Interface contacts:
Residue E300 in chain B is in contact with residue R35 in chain A (closest heavy-atom distance 4.4 Å).
Residue S270 in chain B contacts residue V38 in chain A (closest heavy-atom distance 3.6 Å).
Residue M262 in chain B contacts residue I29 in chain A (closest heavy-atom distance 4.6 Å).
Residue H309 in chain B contacts residue T39 in chain A (closest heavy-atom distance 4.5 Å).
Residue A259 in chain B is in contact with residue R78 in chain A (closest heavy-atom distance 4.9 Å).
Residue W265 in chain B is in contact with residue F30 in chain A (closest heavy-atom distance 4.2 Å).
Residue H309 in chain B contacts residue V38 in chain A (closest heavy-atom distance 3.4 Å).
Residue C311 in chain B interacts with residue V34 in chain A (closest heavy-atom distance 3.5 Å).
Residue L299 in chain B is in contact with residue V34 in chain A (closest heavy-atom distance 4.0 Å).
Residue V260 in chain B is in contact with residue V33 in chain A (closest heavy-atom distance 5.0 Å).
Residue P268 in chain B interacts with residue V38 in chain A (closest heavy-atom distance 3.9 Å).
Residue T258 in chain B is in contact with residue R78 in chain A (closest heavy-atom distance 3.2 Å).
Residue G310 in chain B interacts with residue V34 in chain A (closest heavy-atom distance 4.1 Å).
Residue Q316 in chain B interacts with residue K67 in chain A (closest heavy-atom distance 4.4 Å).
Residue M262 in chain B contacts residue F30 in chain A (closest heavy-atom distance 3.5 Å).
Residue H263 in chain B is in contact with residue F30 in chain A (closest heavy-atom distance 3.4 Å).
Residue L299 in chain B contacts residue K31 in chain A (closest heavy-atom distance 4.0 Å).
Residue C266 in chain B contacts residue V34 in chain A (closest heavy-atom distance 3.8 Å).
Residue E261 in chain B interacts with residue A71 in chain A (closest heavy-atom distance 3.7 Å).
Residue F269 in chain B is in contact with residue V38 in chain A (closest heavy-atom distance 3.8 Å).
Residue H257 in chain B interacts with residue I37 in chain A (closest heavy-atom distance 3.6 Å).
Residue L299 in chain B is in contact with residue R35 in chain A (closest heavy-atom distance 3.6 Å).
Residue H263 in chain B is in contact with residue K67 in chain A (closest heavy-atom distance 4.5 Å).
Residue M262 in chain B is in contact with residue K67 in chain A (closest heavy-atom distance 3.6 Å).
Residue H263 in chain B contacts residue K26 in chain A (closest heavy-atom distance 3.9 Å).
Residue H257 in chain B interacts with residue V38 in chain A (closest heavy-atom distance 4.2 Å).
Residue H263 in chain B is in contact with residue E27 in chain A (closest heavy-atom distance 2.8 Å).
Residue V260 in chain B is in contact with residue I37 in chain A (closest heavy-atom distance 3.9 Å).
Residue M262 in chain B is in contact with residue V33 in chain A (closest heavy-atom distance 3.8 Å).
Residue L299 in chain B contacts residue V38 in chain A (closest heavy-atom distance 4.5 Å).
Residue H263 in chain B is in contact with residue F68 in chain A (closest heavy-atom distance 3.5 Å).
Residue E297 in chain B contacts residue F30 in chain A (closest heavy-atom distance 4.7 Å).
Residue C311 in chain B is in contact with residue F30 in chain A (closest heavy-atom distance 3.7 Å).
Residue V260 in chain B is in contact with residue A71 in chain A (closest heavy-atom distance 3.6 Å).
Residue A259 in chain B is in contact with residue Q74 in chain A (closest heavy-atom distance 3.7 Å).
Residue M262 in chain B contacts residue V34 in chain A (closest heavy-atom distance 4.3 Å).
Residue E297 in chain B interacts with residue E27 in chain A (closest heavy-atom distance 4.3 Å).
Residue T258 in chain B is in contact with residue Q74 in chain A (closest heavy-atom distance 4.5 Å).
Residue E261 in chain B interacts with residue F68 in chain A (closest heavy-atom distance 4.9 Å).
Residue H264 in chain B interacts with residue F30 in chain A (closest heavy-atom distance 3.5 Å).
Residue M262 in chain B is in contact with residue A71 in chain A (closest heavy-atom distance 3.6 Å).
Residue V260 in chain B is in contact with residue Q74 in chain A (closest heavy-atom distance 4.2 Å).
Residue V260 in chain B contacts residue V75 in chain A (closest heavy-atom distance 4.9 Å).
Residue M262 in chain B contacts residue F68 in chain A (closest heavy-atom distance 3.6 Å).
Residue C266 in chain B contacts residue F30 in chain A (closest heavy-atom distance 3.8 Å).
Residue E261 in chain B contacts residue K67 in chain A (closest heavy-atom distance 3.4 Å).
Residue P268 in chain B interacts with residue V34 in chain A (closest heavy-atom distance 4.5 Å).
Residue P268 in chain B is in contact with residue I37 in chain A (closest heavy-atom distance 4.0 Å).
Residue G310 in chain B is in contact with residue V38 in chain A (closest heavy-atom distance 4.8 Å).
Residue H263 in chain B contacts residue D64 in chain A (closest heavy-atom distance 3.3 Å).
Residue R313 in chain B contacts residue F30 in chain A (closest heavy-atom distance 3.5 Å).
Residue R313 in chain B contacts residue E27 in chain A (closest heavy-atom distance 2.7 Å).

The following describes two proteins that form a bound complex.

Sequence of chain B:
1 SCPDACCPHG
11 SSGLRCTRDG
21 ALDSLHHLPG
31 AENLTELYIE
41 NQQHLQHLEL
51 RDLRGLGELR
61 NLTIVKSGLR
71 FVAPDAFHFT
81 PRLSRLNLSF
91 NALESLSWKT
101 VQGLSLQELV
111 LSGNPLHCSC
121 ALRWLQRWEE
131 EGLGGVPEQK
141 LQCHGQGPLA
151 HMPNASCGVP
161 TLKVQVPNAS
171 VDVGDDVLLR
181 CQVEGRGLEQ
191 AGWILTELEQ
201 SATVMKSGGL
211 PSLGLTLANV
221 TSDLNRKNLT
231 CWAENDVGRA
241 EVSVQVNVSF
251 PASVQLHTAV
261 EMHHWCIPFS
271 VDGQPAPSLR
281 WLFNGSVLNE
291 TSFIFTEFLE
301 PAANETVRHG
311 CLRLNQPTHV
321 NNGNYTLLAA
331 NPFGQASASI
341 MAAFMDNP

Sequence of chain A:
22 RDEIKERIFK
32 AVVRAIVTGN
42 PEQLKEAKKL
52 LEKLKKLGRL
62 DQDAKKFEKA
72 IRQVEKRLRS